Residue-level contacts at the interface:
Residue L18 in chain B interacts with residue T19 in chain A (closest heavy-atom distance 4.0 Å).
Residue R22 in chain B interacts with residue L18 in chain A (closest heavy-atom distance 4.0 Å).
Residue R22 in chain B is in contact with residue N16 in chain A (closest heavy-atom distance 4.7 Å).
Residue T19 in chain B interacts with residue N16 in chain A (closest heavy-atom distance 3.1 Å).
Residue T19 in chain B interacts with residue L18 in chain A (closest heavy-atom distance 4.1 Å).
Residue L18 in chain B interacts with residue L18 in chain A (closest heavy-atom distance 3.4 Å).
Residue N16 in chain B contacts residue N23 in chain A (closest heavy-atom distance 3.3 Å).
Residue T19 in chain B interacts with residue T19 in chain A (closest heavy-atom distance 3.7 Å).
Residue N16 in chain B is in contact with residue S24 in chain A (closest heavy-atom distance 2.7 Å).
Residue N16 in chain B contacts residue R22 in chain A (closest heavy-atom distance 5.0 Å).
Residue L18 in chain B is in contact with residue R22 in chain A (closest heavy-atom distance 3.7 Å).
Residue N23 in chain B is in contact with residue N16 in chain A (closest heavy-atom distance 4.0 Å).

Sequence of chain A:
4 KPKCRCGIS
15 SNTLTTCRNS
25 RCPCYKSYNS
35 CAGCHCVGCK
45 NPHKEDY

Sequence of chain B:
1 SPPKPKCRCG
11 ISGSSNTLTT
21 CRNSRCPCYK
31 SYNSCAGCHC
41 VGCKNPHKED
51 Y

This data describes a binding interaction between two proteins.